These two protein chains interact to form a complex.

Residue-level contacts at the interface:
Residue I19 in chain A contacts residue I17 in chain B (closest heavy-atom distance 4.5 Å).
Residue V54 in chain A is in contact with residue I52 in chain B (closest heavy-atom distance 3.8 Å).
Residue R8 in chain A is in contact with residue L10 in chain B (closest heavy-atom distance 4.3 Å).
Residue F26 in chain A interacts with residue A24 in chain B (closest heavy-atom distance 4.7 Å).
Residue I19 in chain A is in contact with residue V13 in chain B (closest heavy-atom distance 3.6 Å).
Residue F26 in chain A contacts residue M23 in chain B (closest heavy-atom distance 4.3 Å).
Residue M29 in chain A contacts residue M27 in chain B (closest heavy-atom distance 3.7 Å).
Residue L15 in chain A is in contact with residue V13 in chain B (closest heavy-atom distance 4.7 Å).
Residue F26 in chain A contacts residue M27 in chain B (closest heavy-atom distance 4.6 Å).
Residue F26 in chain A contacts residue L20 in chain B (closest heavy-atom distance 3.9 Å).
Residue L22 in chain A interacts with residue L20 in chain B (closest heavy-atom distance 4.4 Å).
Residue R8 in chain A is in contact with residue E3 in chain B (closest heavy-atom distance 3.1 Å).
Residue R8 in chain A contacts residue M6 in chain B (closest heavy-atom distance 4.4 Å).
Residue L22 in chain A is in contact with residue I17 in chain B (closest heavy-atom distance 3.8 Å).
Residue I12 in chain A contacts residue M6 in chain B (closest heavy-atom distance 3.7 Å).
Residue M29 in chain A contacts residue I31 in chain B (closest heavy-atom distance 4.5 Å).

Sequence of chain B:
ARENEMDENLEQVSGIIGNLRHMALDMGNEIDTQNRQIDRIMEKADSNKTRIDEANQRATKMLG

Sequence of chain A:
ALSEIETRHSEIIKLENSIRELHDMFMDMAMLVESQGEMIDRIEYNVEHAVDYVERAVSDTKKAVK